Sequence of protein 2:
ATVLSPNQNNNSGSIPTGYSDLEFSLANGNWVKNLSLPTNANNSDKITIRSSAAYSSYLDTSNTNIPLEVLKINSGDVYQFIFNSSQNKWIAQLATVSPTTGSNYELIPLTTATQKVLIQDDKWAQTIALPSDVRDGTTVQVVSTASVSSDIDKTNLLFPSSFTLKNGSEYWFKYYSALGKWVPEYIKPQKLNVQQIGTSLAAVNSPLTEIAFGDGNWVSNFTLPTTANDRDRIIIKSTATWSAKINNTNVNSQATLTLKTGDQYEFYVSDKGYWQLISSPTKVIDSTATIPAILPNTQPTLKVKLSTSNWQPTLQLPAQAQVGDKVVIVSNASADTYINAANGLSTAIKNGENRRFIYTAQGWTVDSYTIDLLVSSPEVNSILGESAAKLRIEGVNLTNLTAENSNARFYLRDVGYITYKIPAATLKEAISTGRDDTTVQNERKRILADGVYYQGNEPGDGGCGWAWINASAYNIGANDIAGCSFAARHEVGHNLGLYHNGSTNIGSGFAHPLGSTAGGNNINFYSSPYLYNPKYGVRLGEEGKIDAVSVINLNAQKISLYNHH

Sequence of protein 1:
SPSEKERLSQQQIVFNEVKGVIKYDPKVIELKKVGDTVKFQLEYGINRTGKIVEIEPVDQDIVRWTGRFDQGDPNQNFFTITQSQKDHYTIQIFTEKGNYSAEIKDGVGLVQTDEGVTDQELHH

The following describes two proteins that form a bound complex.

Contacts between the two chains:
Residue N403 in protein 2 is in contact with residue R113 in protein 1 (closest heavy-atom distance 3.5 Å).
Residue G471 in protein 2 is in contact with residue D170 in protein 1 (closest heavy-atom distance 3.1 Å).
Residue N530 in protein 2 contacts residue D165 in protein 1 (closest heavy-atom distance 3.2 Å).
Residue E70 in protein 2 contacts residue I95 in protein 1 (closest heavy-atom distance 3.4 Å).
Residue H508 in protein 2 contacts residue E172 in protein 1 (closest heavy-atom distance 3.1 Å).
Residue C470 in protein 2 is in contact with residue T169 in protein 1 (closest heavy-atom distance 3.1 Å).
Residue R397 in protein 2 is in contact with residue E153 in protein 1 (closest heavy-atom distance 3.0 Å).
Residue S392 in protein 2 is in contact with residue I111 in protein 1 (closest heavy-atom distance 3.5 Å).
Residue I532 in protein 2 is in contact with residue N149 in protein 1 (closest heavy-atom distance 3.4 Å).
Residue N35 in protein 2 interacts with residue E47 in protein 1 (closest heavy-atom distance 3.5 Å).
Residue W474 in protein 2 interacts with residue L173 in protein 1 (closest heavy-atom distance 3.5 Å).
Residue L396 in protein 2 interacts with residue T131 in protein 1 (closest heavy-atom distance 3.6 Å).
Residue R397 in protein 2 contacts residue Y138 in protein 1 (closest heavy-atom distance 3.5 Å).
Residue N531 in protein 2 is in contact with residue N149 in protein 1 (closest heavy-atom distance 3.4 Å).
Residue C491 in protein 2 interacts with residue G167 in protein 1 (closest heavy-atom distance 3.2 Å).
Residue G529 in protein 2 is in contact with residue D165 in protein 1 (closest heavy-atom distance 3.1 Å).
Residue E70 in protein 2 is in contact with residue K147 in protein 1 (closest heavy-atom distance 3.4 Å).
Residue S392 in protein 2 interacts with residue D110 in protein 1 (closest heavy-atom distance 2.9 Å).
Residue G469 in protein 2 contacts residue T169 in protein 1 (closest heavy-atom distance 3.5 Å).
Residue Y59 in protein 2 contacts residue L91 in protein 1 (closest heavy-atom distance 3.5 Å).
Residue S392 in protein 2 is in contact with residue D136 in protein 1 (closest heavy-atom distance 3.1 Å).
Residue A393 in protein 2 contacts residue D136 in protein 1 (closest heavy-atom distance 2.9 Å).
Residue D61 in protein 2 contacts residue N96 in protein 1 (closest heavy-atom distance 2.3 Å).
Residue E400 in protein 2 is in contact with residue Q142 in protein 1 (closest heavy-atom distance 2.6 Å).
Residue K34 in protein 2 interacts with residue E47 in protein 1 (closest heavy-atom distance 3.6 Å).
Residue Q266 in protein 2 interacts with residue N124 in protein 1 (closest heavy-atom distance 3.0 Å).
Residue S282 in protein 2 is in contact with residue N124 in protein 1 (closest heavy-atom distance 2.7 Å).
Residue G390 in protein 2 interacts with residue D136 in protein 1 (closest heavy-atom distance 3.2 Å).
Residue D289 in protein 2 interacts with residue E103 in protein 1 (closest heavy-atom distance 3.5 Å).
Residue E499 in protein 2 is in contact with residue D170 in protein 1 (closest heavy-atom distance 3.4 Å).
Residue A495 in protein 2 interacts with residue V168 in protein 1 (closest heavy-atom distance 3.6 Å).
Residue S492 in protein 2 is in contact with residue Q162 in protein 1 (closest heavy-atom distance 3.5 Å).
Residue V71 in protein 2 contacts residue L91 in protein 1 (closest heavy-atom distance 3.3 Å).
Residue K544 in protein 2 contacts residue E146 in protein 1 (closest heavy-atom distance 3.5 Å).
Residue L389 in protein 2 contacts residue K155 in protein 1 (closest heavy-atom distance 3.0 Å).
Residue E268 in protein 2 interacts with residue D122 in protein 1 (closest heavy-atom distance 3.0 Å).
Residue F493 in protein 2 contacts residue S151 in protein 1 (closest heavy-atom distance 3.5 Å).
Residue E70 in protein 2 is in contact with residue N96 in protein 1 (closest heavy-atom distance 3.2 Å).
Residue P284 in protein 2 contacts residue N124 in protein 1 (closest heavy-atom distance 3.5 Å).
Residue S282 in protein 2 interacts with residue D122 in protein 1 (closest heavy-atom distance 3.2 Å).
Residue N530 in protein 2 is in contact with residue V168 in protein 1 (closest heavy-atom distance 3.4 Å).
Residue Y507 in protein 2 is in contact with residue E172 in protein 1 (closest heavy-atom distance 3.4 Å).
Residue E70 in protein 2 contacts residue G94 in protein 1 (closest heavy-atom distance 2.9 Å).
Residue E70 in protein 2 is in contact with residue R97 in protein 1 (closest heavy-atom distance 3.1 Å).
Residue A393 in protein 2 is in contact with residue Y138 in protein 1 (closest heavy-atom distance 3.5 Å).
Residue Q266 in protein 2 interacts with residue P123 in protein 1 (closest heavy-atom distance 3.6 Å).
Residue S283 in protein 2 is in contact with residue N124 in protein 1 (closest heavy-atom distance 3.4 Å).
Residue H508 in protein 2 is in contact with residue D170 in protein 1 (closest heavy-atom distance 3.1 Å).
Residue Y59 in protein 2 contacts residue E92 in protein 1 (closest heavy-atom distance 3.6 Å).
Residue E391 in protein 2 interacts with residue D136 in protein 1 (closest heavy-atom distance 3.4 Å).
Residue S492 in protein 2 contacts residue G167 in protein 1 (closest heavy-atom distance 2.9 Å).
Residue H498 in protein 2 contacts residue D170 in protein 1 (closest heavy-atom distance 2.8 Å).
Residue N35 in protein 2 interacts with residue L91 in protein 1 (closest heavy-atom distance 3.6 Å).
Residue N533 in protein 2 interacts with residue N149 in protein 1 (closest heavy-atom distance 3.2 Å).
Residue H502 in protein 2 is in contact with residue D170 in protein 1 (closest heavy-atom distance 3.5 Å).
Residue L407 in protein 2 interacts with residue F144 in protein 1 (closest heavy-atom distance 3.6 Å).
Residue E400 in protein 2 contacts residue R113 in protein 1 (closest heavy-atom distance 2.9 Å).
Residue E400 in protein 2 contacts residue T131 in protein 1 (closest heavy-atom distance 3.1 Å).
Residue E499 in protein 2 contacts residue V168 in protein 1 (closest heavy-atom distance 3.6 Å).
Residue N533 in protein 2 interacts with residue F144 in protein 1 (closest heavy-atom distance 3.2 Å).